This data describes a binding interaction between two proteins.

Sequence of the first protein:
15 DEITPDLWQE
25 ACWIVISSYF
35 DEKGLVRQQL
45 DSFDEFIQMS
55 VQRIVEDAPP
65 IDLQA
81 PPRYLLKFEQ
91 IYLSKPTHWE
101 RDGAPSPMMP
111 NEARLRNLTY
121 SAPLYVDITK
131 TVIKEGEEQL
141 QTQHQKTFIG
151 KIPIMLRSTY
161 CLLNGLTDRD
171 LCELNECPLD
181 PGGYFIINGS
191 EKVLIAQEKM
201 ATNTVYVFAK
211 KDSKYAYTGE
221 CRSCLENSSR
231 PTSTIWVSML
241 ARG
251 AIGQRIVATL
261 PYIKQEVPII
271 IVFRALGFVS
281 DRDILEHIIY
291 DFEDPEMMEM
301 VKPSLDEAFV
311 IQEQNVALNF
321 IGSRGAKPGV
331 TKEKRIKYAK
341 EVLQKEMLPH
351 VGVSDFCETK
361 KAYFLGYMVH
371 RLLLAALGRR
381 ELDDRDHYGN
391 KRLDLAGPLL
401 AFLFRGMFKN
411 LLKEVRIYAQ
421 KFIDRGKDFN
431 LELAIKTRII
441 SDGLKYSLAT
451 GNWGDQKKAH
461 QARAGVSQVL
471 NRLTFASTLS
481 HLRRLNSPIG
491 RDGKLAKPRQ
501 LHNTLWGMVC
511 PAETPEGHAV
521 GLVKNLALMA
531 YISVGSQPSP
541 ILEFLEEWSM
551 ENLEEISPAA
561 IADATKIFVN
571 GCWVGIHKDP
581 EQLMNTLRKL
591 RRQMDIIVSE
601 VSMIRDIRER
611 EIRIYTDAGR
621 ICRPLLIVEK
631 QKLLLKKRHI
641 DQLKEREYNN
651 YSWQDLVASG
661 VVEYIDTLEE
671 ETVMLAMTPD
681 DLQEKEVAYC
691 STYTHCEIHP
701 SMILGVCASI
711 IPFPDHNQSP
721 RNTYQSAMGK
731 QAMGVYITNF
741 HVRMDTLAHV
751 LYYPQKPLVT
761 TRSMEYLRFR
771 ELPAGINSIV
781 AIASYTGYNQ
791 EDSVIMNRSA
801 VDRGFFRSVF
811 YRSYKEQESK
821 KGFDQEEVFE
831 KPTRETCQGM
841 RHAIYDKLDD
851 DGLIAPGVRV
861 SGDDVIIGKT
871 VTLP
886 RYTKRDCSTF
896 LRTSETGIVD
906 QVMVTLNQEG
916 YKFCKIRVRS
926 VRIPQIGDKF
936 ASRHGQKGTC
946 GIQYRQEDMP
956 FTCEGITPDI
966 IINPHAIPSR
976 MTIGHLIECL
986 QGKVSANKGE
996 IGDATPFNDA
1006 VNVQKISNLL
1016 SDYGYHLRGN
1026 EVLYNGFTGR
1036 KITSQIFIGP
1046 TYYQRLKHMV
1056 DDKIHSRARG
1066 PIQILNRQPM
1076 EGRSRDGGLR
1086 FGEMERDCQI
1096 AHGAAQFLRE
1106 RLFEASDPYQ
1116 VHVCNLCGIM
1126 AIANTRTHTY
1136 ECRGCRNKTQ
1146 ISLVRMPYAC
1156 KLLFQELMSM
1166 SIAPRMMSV

Sequence of the second protein:
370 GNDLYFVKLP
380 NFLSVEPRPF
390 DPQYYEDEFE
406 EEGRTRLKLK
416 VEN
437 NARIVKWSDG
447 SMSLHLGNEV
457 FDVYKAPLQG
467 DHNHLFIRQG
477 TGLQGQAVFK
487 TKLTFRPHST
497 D

Residue-level contacts at the interface:
Residue N650 in the first protein is in contact with residue D458 in the second protein (closest heavy-atom distance 4.2 Å).